Sequence of the first protein:
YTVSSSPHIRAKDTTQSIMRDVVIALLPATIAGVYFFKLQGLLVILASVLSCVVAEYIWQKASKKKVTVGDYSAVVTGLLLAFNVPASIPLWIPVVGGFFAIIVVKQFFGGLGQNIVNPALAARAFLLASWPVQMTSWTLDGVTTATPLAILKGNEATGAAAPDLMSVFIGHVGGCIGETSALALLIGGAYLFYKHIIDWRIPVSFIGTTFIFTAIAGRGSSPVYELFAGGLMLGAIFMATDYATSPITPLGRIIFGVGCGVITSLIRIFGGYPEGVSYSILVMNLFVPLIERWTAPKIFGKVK

These two protein chains interact to form a complex.

Sequence of the second protein:
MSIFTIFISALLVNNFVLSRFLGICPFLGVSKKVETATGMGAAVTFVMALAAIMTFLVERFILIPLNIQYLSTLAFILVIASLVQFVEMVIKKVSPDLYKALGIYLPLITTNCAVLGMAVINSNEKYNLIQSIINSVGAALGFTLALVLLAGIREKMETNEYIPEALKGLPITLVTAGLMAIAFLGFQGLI

Residue-level contacts at the interface:
Residue Y285 in the first protein is in contact with residue I182 in the second protein (closest heavy-atom distance 3.3 Å).
Residue P295 in the first protein contacts residue I153 in the second protein (closest heavy-atom distance 4.0 Å).
Residue Y285 in the first protein contacts residue G186 in the second protein (closest heavy-atom distance 3.4 Å).
Residue F115 in the first protein interacts with residue N160 in the second protein (closest heavy-atom distance 3.1 Å).
Residue F115 in the first protein contacts residue V175 in the second protein (closest heavy-atom distance 3.7 Å).
Residue I122 in the first protein contacts residue I153 in the second protein (closest heavy-atom distance 3.7 Å).
Residue F115 in the first protein is in contact with residue I172 in the second protein (closest heavy-atom distance 3.5 Å).
Residue G277 in the first protein is in contact with residue G189 in the second protein (closest heavy-atom distance 3.8 Å).
Residue A131 in the first protein is in contact with residue I182 in the second protein (closest heavy-atom distance 3.9 Å).
Residue V289 in the first protein is in contact with residue F187 in the second protein (closest heavy-atom distance 3.8 Å).
Residue G116 in the first protein is in contact with residue I163 in the second protein (closest heavy-atom distance 4.2 Å).
Residue G117 in the first protein contacts residue Y162 in the second protein (closest heavy-atom distance 4.1 Å).
Residue L296 in the first protein interacts with residue L149 in the second protein (closest heavy-atom distance 3.7 Å).
Residue F293 in the first protein contacts residue L149 in the second protein (closest heavy-atom distance 3.4 Å).
Residue I273 in the first protein contacts residue G186 in the second protein (closest heavy-atom distance 3.5 Å).
Residue V289 in the first protein interacts with residue A183 in the second protein (closest heavy-atom distance 3.4 Å).
Residue I269 in the first protein interacts with residue F187 in the second protein (closest heavy-atom distance 3.6 Å).
Residue L288 in the first protein interacts with residue I182 in the second protein (closest heavy-atom distance 3.9 Å).
Residue Q120 in the first protein interacts with residue Y162 in the second protein (closest heavy-atom distance 3.4 Å).
Residue Y285 in the first protein is in contact with residue A183 in the second protein (closest heavy-atom distance 3.7 Å).
Residue Y279 in the first protein interacts with residue G186 in the second protein (closest heavy-atom distance 3.7 Å).
Residue G278 in the first protein interacts with residue G189 in the second protein (closest heavy-atom distance 3.1 Å).
Residue V110 in the first protein contacts residue V175 in the second protein (closest heavy-atom distance 3.8 Å).
Residue F114 in the first protein is in contact with residue P164 in the second protein (closest heavy-atom distance 4.0 Å).
Residue Q120 in the first protein contacts residue N160 in the second protein (closest heavy-atom distance 3.4 Å).
Residue G278 in the first protein contacts residue L190 in the second protein (closest heavy-atom distance 3.9 Å).
Residue F115 in the first protein is in contact with residue I163 in the second protein (closest heavy-atom distance 3.7 Å).
Residue Q120 in the first protein is in contact with residue K156 in the second protein (closest heavy-atom distance 3.7 Å).
Residue L292 in the first protein interacts with residue L149 in the second protein (closest heavy-atom distance 3.3 Å).
Residue R299 in the first protein interacts with residue V34 in the second protein (closest heavy-atom distance 3.7 Å).
Residue R299 in the first protein interacts with residue E35 in the second protein (closest heavy-atom distance 3.3 Å).
Residue G277 in the first protein is in contact with residue L190 in the second protein (closest heavy-atom distance 3.9 Å).
Residue L296 in the first protein interacts with residue V148 in the second protein (closest heavy-atom distance 3.5 Å).
Residue A135 in the first protein interacts with residue L185 in the second protein (closest heavy-atom distance 4.0 Å).
Residue F115 in the first protein interacts with residue T176 in the second protein (closest heavy-atom distance 3.0 Å).
Residue Y285 in the first protein is in contact with residue L185 in the second protein (closest heavy-atom distance 3.9 Å).
Residue I273 in the first protein interacts with residue F187 in the second protein (closest heavy-atom distance 3.6 Å).
Residue Q113 in the first protein contacts residue P164 in the second protein (closest heavy-atom distance 3.9 Å).
Residue V111 in the first protein contacts residue L179 in the second protein (closest heavy-atom distance 3.8 Å).
Residue L292 in the first protein is in contact with residue M180 in the second protein (closest heavy-atom distance 3.8 Å).
Residue I122 in the first protein contacts residue K156 in the second protein (closest heavy-atom distance 4.1 Å).
Residue F114 in the first protein interacts with residue L167 in the second protein (closest heavy-atom distance 3.6 Å).
Residue Y279 in the first protein contacts residue L185 in the second protein (closest heavy-atom distance 3.0 Å).
Residue F276 in the first protein contacts residue G189 in the second protein (closest heavy-atom distance 3.8 Å).
Residue L288 in the first protein contacts residue A183 in the second protein (closest heavy-atom distance 3.9 Å).
Residue F114 in the first protein contacts residue I172 in the second protein (closest heavy-atom distance 2.7 Å).
Residue Y279 in the first protein contacts residue Q188 in the second protein (closest heavy-atom distance 3.5 Å).
Residue L292 in the first protein interacts with residue A183 in the second protein (closest heavy-atom distance 3.8 Å).
Residue L296 in the first protein is in contact with residue V34 in the second protein (closest heavy-atom distance 4.0 Å).
Residue V123 in the first protein interacts with residue L179 in the second protein (closest heavy-atom distance 3.8 Å).
Residue L292 in the first protein is in contact with residue I153 in the second protein (closest heavy-atom distance 4.1 Å).
Residue F276 in the first protein is in contact with residue L190 in the second protein (closest heavy-atom distance 3.8 Å).
Residue F114 in the first protein is in contact with residue I163 in the second protein (closest heavy-atom distance 3.7 Å).
Residue P295 in the first protein interacts with residue G152 in the second protein (closest heavy-atom distance 3.3 Å).
Residue R299 in the first protein is in contact with residue E155 in the second protein (closest heavy-atom distance 4.0 Å).
Residue I122 in the first protein is in contact with residue T176 in the second protein (closest heavy-atom distance 3.3 Å).
Residue G116 in the first protein interacts with residue Y162 in the second protein (closest heavy-atom distance 4.1 Å).
Residue W65 in the first protein contacts residue P164 in the second protein (closest heavy-atom distance 4.2 Å).
Residue Q120 in the first protein is in contact with residue M157 in the second protein (closest heavy-atom distance 4.0 Å).
Residue K71 in the first protein is in contact with residue Y162 in the second protein (closest heavy-atom distance 3.9 Å).